Sequence of the second protein:
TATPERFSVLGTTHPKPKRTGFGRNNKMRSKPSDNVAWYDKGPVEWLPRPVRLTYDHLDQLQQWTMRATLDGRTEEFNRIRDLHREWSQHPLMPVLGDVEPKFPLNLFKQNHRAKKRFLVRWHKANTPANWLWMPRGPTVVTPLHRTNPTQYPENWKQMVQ

Sequence of the first protein:
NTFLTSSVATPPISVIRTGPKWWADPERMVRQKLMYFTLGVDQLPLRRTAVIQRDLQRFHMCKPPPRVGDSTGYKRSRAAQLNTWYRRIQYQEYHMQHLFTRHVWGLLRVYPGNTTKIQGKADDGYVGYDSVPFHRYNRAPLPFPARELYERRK

Residue-level contacts at the interface:
Residue I89 in the second protein is in contact with residue L48 in the first protein (closest heavy-atom distance 3.5 Å).
Residue R58 in the second protein is in contact with residue H107 in the first protein (closest heavy-atom distance 3.6 Å).
Residue V53 in the second protein interacts with residue R111 in the first protein (closest heavy-atom distance 3.6 Å).
Residue Y48 in the second protein is in contact with residue T124 in the first protein (closest heavy-atom distance 3.1 Å).
Residue H93 in the second protein contacts residue V50 in the first protein (closest heavy-atom distance 3.1 Å).
Residue Y48 in the second protein interacts with residue G134 in the first protein (closest heavy-atom distance 3.2 Å).
Residue H93 in the second protein is in contact with residue F109 in the first protein (closest heavy-atom distance 3.5 Å).
Residue R58 in the second protein is in contact with residue T125 in the first protein (closest heavy-atom distance 3.4 Å).
Residue R61 in the second protein interacts with residue W114 in the first protein (closest heavy-atom distance 3.4 Å).
Residue V60 in the second protein interacts with residue W114 in the first protein (closest heavy-atom distance 3.5 Å).
Residue G51 in the second protein is in contact with residue K126 in the first protein (closest heavy-atom distance 2.8 Å).
Residue N44 in the second protein contacts residue V17 in the first protein (closest heavy-atom distance 3.3 Å).
Residue P100 in the second protein contacts residue Q101 in the first protein (closest heavy-atom distance 3.5 Å).
Residue W142 in the second protein interacts with residue R97 in the first protein (closest heavy-atom distance 3.5 Å).
Residue P137 in the second protein is in contact with residue H104 in the first protein (closest heavy-atom distance 3.5 Å).
Residue E54 in the second protein interacts with residue K126 in the first protein (closest heavy-atom distance 3.1 Å).
Residue L153 in the second protein is in contact with residue L53 in the first protein (closest heavy-atom distance 3.6 Å).
Residue P57 in the second protein interacts with residue A18 in the first protein (closest heavy-atom distance 3.5 Å).
Residue D107 in the second protein contacts residue R97 in the first protein (closest heavy-atom distance 3.0 Å).
Residue E109 in the second protein is in contact with residue Y100 in the first protein (closest heavy-atom distance 2.7 Å).
Residue R58 in the second protein interacts with residue T124 in the first protein (closest heavy-atom distance 3.1 Å).
Residue N44 in the second protein is in contact with residue A18 in the first protein (closest heavy-atom distance 3.1 Å).
Residue L105 in the second protein contacts residue Q90 in the first protein (closest heavy-atom distance 3.5 Å).
Residue N44 in the second protein interacts with residue Y146 in the first protein (closest heavy-atom distance 3.2 Å).
Residue H66 in the second protein interacts with residue L117 in the first protein (closest heavy-atom distance 3.4 Å).
Residue A46 in the second protein contacts residue Y146 in the first protein (closest heavy-atom distance 3.3 Å).
Residue H93 in the second protein interacts with residue D51 in the first protein (closest heavy-atom distance 2.9 Å).
Residue N44 in the second protein interacts with residue S16 in the first protein (closest heavy-atom distance 3.1 Å).
Residue Q98 in the second protein interacts with residue Q101 in the first protein (closest heavy-atom distance 2.7 Å).
Residue L70 in the second protein interacts with residue T47 in the first protein (closest heavy-atom distance 3.5 Å).
Residue E54 in the second protein interacts with residue R111 in the first protein (closest heavy-atom distance 3.2 Å).
Residue P103 in the second protein is in contact with residue T93 in the first protein (closest heavy-atom distance 3.5 Å).
Residue I89 in the second protein is in contact with residue F109 in the first protein (closest heavy-atom distance 3.4 Å).
Residue R61 in the second protein interacts with residue F12 in the first protein (closest heavy-atom distance 3.4 Å).
Residue Y48 in the second protein is in contact with residue D132 in the first protein (closest heavy-atom distance 3.5 Å).
Residue S97 in the second protein interacts with residue R57 in the first protein (closest heavy-atom distance 3.4 Å).
Residue H66 in the second protein is in contact with residue W114 in the first protein (closest heavy-atom distance 3.4 Å).
Residue M143 in the second protein interacts with residue Q101 in the first protein (closest heavy-atom distance 3.2 Å).
Residue Y48 in the second protein contacts residue K126 in the first protein (closest heavy-atom distance 2.8 Å).
Residue P59 in the second protein is in contact with residue S16 in the first protein (closest heavy-atom distance 3.2 Å).
Residue P100 in the second protein is in contact with residue W94 in the first protein (closest heavy-atom distance 3.1 Å).
Residue P52 in the second protein is in contact with residue L108 in the first protein (closest heavy-atom distance 3.6 Å).
Residue W96 in the second protein contacts residue H104 in the first protein (closest heavy-atom distance 3.6 Å).
Residue W96 in the second protein interacts with residue Q101 in the first protein (closest heavy-atom distance 3.3 Å).
Residue P57 in the second protein contacts residue R111 in the first protein (closest heavy-atom distance 3.6 Å).
Residue Y64 in the second protein contacts residue E36 in the first protein (closest heavy-atom distance 3.0 Å).
Residue P103 in the second protein is in contact with residue R97 in the first protein (closest heavy-atom distance 3.5 Å).
Residue L67 in the second protein interacts with residue L43 in the first protein (closest heavy-atom distance 3.5 Å).
Residue R58 in the second protein interacts with residue R111 in the first protein (closest heavy-atom distance 3.2 Å).
Residue E109 in the second protein is in contact with residue R96 in the first protein (closest heavy-atom distance 2.4 Å).
Residue V60 in the second protein is in contact with residue T110 in the first protein (closest heavy-atom distance 3.3 Å).
Residue P103 in the second protein interacts with residue Q90 in the first protein (closest heavy-atom distance 2.5 Å).
Residue H132 in the second protein interacts with residue Y100 in the first protein (closest heavy-atom distance 3.3 Å).
Residue H132 in the second protein interacts with residue I22 in the first protein (closest heavy-atom distance 3.4 Å).
Residue H66 in the second protein is in contact with residue N10 in the first protein (closest heavy-atom distance 3.2 Å).
Residue H154 in the second protein is in contact with residue D51 in the first protein (closest heavy-atom distance 3.0 Å).
Residue H99 in the second protein interacts with residue W94 in the first protein (closest heavy-atom distance 3.5 Å).
Residue P52 in the second protein contacts residue K126 in the first protein (closest heavy-atom distance 3.3 Å).
Residue M102 in the second protein is in contact with residue W94 in the first protein (closest heavy-atom distance 3.5 Å).
Residue L62 in the second protein interacts with residue R40 in the first protein (closest heavy-atom distance 2.8 Å).

The following describes two proteins that form a bound complex.